Sequence of chain A:
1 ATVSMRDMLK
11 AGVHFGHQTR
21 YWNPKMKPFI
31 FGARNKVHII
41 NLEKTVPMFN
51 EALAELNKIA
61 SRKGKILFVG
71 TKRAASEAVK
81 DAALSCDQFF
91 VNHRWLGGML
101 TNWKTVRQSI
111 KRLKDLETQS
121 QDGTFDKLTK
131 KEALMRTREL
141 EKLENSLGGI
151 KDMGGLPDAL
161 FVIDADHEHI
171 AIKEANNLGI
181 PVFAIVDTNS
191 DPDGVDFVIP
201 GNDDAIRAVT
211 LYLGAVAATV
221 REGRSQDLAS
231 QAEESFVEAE

The following describes two proteins that form a bound complex.

Contacts between the two chains:
Residue R73 in chain A interacts with residue R66 in chain B (closest heavy-atom distance 3.6 Å).
Residue R73 in chain A contacts residue R68 in chain B (closest heavy-atom distance 3.4 Å).
Residue R94 in chain A interacts with residue T67 in chain B (closest heavy-atom distance 3.9 Å).
Residue R73 in chain A is in contact with residue R65 in chain B (closest heavy-atom distance 3.4 Å).
Residue R94 in chain A is in contact with residue R66 in chain B (closest heavy-atom distance 2.9 Å).
Residue R94 in chain A is in contact with residue R68 in chain B (closest heavy-atom distance 4.2 Å).
Residue H93 in chain A contacts residue R68 in chain B (closest heavy-atom distance 3.2 Å).

Sequence of chain B:
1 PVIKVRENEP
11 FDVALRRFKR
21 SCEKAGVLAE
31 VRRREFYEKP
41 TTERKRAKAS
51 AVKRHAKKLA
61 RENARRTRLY